Sequence of chain A:
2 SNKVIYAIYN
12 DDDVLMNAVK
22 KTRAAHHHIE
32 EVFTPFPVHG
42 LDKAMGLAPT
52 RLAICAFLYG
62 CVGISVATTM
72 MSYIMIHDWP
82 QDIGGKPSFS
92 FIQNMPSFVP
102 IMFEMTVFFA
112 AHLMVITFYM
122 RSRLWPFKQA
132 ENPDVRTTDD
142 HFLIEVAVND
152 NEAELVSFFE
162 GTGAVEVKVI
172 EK

Sequence of chain B:
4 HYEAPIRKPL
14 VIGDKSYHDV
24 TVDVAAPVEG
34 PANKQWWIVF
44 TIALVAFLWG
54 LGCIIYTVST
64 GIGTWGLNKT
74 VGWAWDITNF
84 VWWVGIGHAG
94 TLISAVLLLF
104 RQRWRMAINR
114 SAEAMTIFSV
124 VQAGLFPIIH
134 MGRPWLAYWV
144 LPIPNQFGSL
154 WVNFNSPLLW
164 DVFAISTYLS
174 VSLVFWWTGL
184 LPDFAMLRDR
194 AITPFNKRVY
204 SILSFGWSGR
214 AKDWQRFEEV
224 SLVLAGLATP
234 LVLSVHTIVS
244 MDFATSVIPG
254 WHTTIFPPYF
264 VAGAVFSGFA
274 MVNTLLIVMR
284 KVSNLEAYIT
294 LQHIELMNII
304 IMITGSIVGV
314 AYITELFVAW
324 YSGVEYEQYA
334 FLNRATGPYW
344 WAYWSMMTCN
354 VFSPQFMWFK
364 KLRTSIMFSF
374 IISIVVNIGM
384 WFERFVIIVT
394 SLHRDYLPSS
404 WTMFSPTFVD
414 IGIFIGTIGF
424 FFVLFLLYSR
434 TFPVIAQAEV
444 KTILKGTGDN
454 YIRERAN

The following describes two proteins that form a bound complex.

Residue-level contacts at the interface:
Residue R193 in chain B interacts with residue D140 in chain A (closest heavy-atom distance 3.3 Å).
Residue R219 in chain B interacts with residue F119 in chain A (closest heavy-atom distance 3.6 Å).
Residue S211 in chain B interacts with residue F34 in chain A (closest heavy-atom distance 3.4 Å).
Residue A214 in chain B is in contact with residue L42 in chain A (closest heavy-atom distance 3.6 Å).
Residue T445 in chain B interacts with residue P38 in chain A (closest heavy-atom distance 3.6 Å).
Residue W163 in chain B contacts residue S98 in chain A (closest heavy-atom distance 3.2 Å).
Residue G212 in chain B contacts residue F34 in chain A (closest heavy-atom distance 3.2 Å).
Residue N158 in chain B is in contact with residue N95 in chain A (closest heavy-atom distance 3.0 Å).
Residue T24 in chain B contacts residue D140 in chain A (closest heavy-atom distance 3.1 Å).
Residue R191 in chain B interacts with residue N133 in chain A (closest heavy-atom distance 3.6 Å).
Residue S211 in chain B contacts residue N133 in chain A (closest heavy-atom distance 3.5 Å).
Residue R213 in chain B interacts with residue F34 in chain A (closest heavy-atom distance 3.5 Å).
Residue W217 in chain B contacts residue T35 in chain A (closest heavy-atom distance 3.1 Å).
Residue R219 in chain B interacts with residue R122 in chain A (closest heavy-atom distance 2.9 Å).
Residue L153 in chain B is in contact with residue W80 in chain A (closest heavy-atom distance 3.6 Å).
Residue Q218 in chain B interacts with residue A49 in chain A (closest heavy-atom distance 3.3 Å).
Residue F208 in chain B is in contact with residue P127 in chain A (closest heavy-atom distance 3.5 Å).
Residue K448 in chain B is in contact with residue D12 in chain A (closest heavy-atom distance 3.0 Å).
Residue N158 in chain B contacts residue M76 in chain A (closest heavy-atom distance 3.5 Å).
Residue Q218 in chain B is in contact with residue D43 in chain A (closest heavy-atom distance 3.0 Å).
Residue Q218 in chain B interacts with residue T51 in chain A (closest heavy-atom distance 3.4 Å).
Residue R213 in chain B is in contact with residue V33 in chain A (closest heavy-atom distance 3.3 Å).
Residue D192 in chain B is in contact with residue T139 in chain A (closest heavy-atom distance 2.7 Å).
Residue I205 in chain B interacts with residue P127 in chain A (closest heavy-atom distance 3.3 Å).
Residue W154 in chain B contacts residue D79 in chain A (closest heavy-atom distance 2.9 Å).
Residue K215 in chain B contacts residue E32 in chain A (closest heavy-atom distance 2.9 Å).
Residue W163 in chain B interacts with residue I102 in chain A (closest heavy-atom distance 3.6 Å).
Residue N156 in chain B is in contact with residue I84 in chain A (closest heavy-atom distance 3.6 Å).
Residue F157 in chain B is in contact with residue S98 in chain A (closest heavy-atom distance 3.5 Å).
Residue A214 in chain B is in contact with residue V33 in chain A (closest heavy-atom distance 3.1 Å).
Residue W154 in chain B contacts residue I75 in chain A (closest heavy-atom distance 3.6 Å).
Residue K448 in chain B interacts with residue D14 in chain A (closest heavy-atom distance 2.8 Å).
Residue V174 in chain B is in contact with residue H113 in chain A (closest heavy-atom distance 3.5 Å).
Residue T170 in chain B interacts with residue E105 in chain A (closest heavy-atom distance 3.5 Å).
Residue T181 in chain B contacts residue Y120 in chain A (closest heavy-atom distance 2.7 Å).
Residue N158 in chain B is in contact with residue S98 in chain A (closest heavy-atom distance 2.7 Å).
Residue D192 in chain B is in contact with residue N133 in chain A (closest heavy-atom distance 3.3 Å).
Residue T170 in chain B contacts residue F109 in chain A (closest heavy-atom distance 3.6 Å).
Residue W217 in chain B contacts residue P38 in chain A (closest heavy-atom distance 3.6 Å).
Residue S237 in chain B is in contact with residue F104 in chain A (closest heavy-atom distance 3.2 Å).
Residue E221 in chain B is in contact with residue H40 in chain A (closest heavy-atom distance 3.2 Å).
Residue F208 in chain B contacts residue W126 in chain A (closest heavy-atom distance 3.5 Å).
Residue F157 in chain B is in contact with residue M76 in chain A (closest heavy-atom distance 3.6 Å).
Residue G212 in chain B interacts with residue T35 in chain A (closest heavy-atom distance 3.1 Å).
Residue K444 in chain B interacts with residue F37 in chain A (closest heavy-atom distance 3.4 Å).
Residue W163 in chain B contacts residue P101 in chain A (closest heavy-atom distance 3.6 Å).
Residue K444 in chain B interacts with residue D140 in chain A (closest heavy-atom distance 2.8 Å).
Residue F157 in chain B contacts residue F99 in chain A (closest heavy-atom distance 3.5 Å).
Residue Y20 in chain B interacts with residue F37 in chain A (closest heavy-atom distance 3.6 Å).
Residue S211 in chain B contacts residue E132 in chain A (closest heavy-atom distance 2.7 Å).
Residue S237 in chain B is in contact with residue E105 in chain A (closest heavy-atom distance 2.7 Å).
Residue L234 in chain B is in contact with residue E105 in chain A (closest heavy-atom distance 3.5 Å).
Residue R213 in chain B contacts residue E32 in chain A (closest heavy-atom distance 3.6 Å).
Residue R219 in chain B is in contact with residue S123 in chain A (closest heavy-atom distance 3.0 Å).
Residue E221 in chain B contacts residue P38 in chain A (closest heavy-atom distance 3.5 Å).
Residue F157 in chain B contacts residue I102 in chain A (closest heavy-atom distance 3.6 Å).
Residue S173 in chain B interacts with residue H113 in chain A (closest heavy-atom distance 2.8 Å).
Residue A441 in chain B interacts with residue P38 in chain A (closest heavy-atom distance 3.6 Å).
Residue T445 in chain B is in contact with residue H40 in chain A (closest heavy-atom distance 3.6 Å).
Residue H21 in chain B interacts with residue D141 in chain A (closest heavy-atom distance 2.7 Å).